Sequence of protein 2:
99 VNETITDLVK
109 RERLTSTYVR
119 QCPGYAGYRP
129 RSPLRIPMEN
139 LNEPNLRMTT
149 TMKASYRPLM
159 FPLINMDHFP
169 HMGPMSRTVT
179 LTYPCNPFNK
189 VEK

Sequence of protein 1:
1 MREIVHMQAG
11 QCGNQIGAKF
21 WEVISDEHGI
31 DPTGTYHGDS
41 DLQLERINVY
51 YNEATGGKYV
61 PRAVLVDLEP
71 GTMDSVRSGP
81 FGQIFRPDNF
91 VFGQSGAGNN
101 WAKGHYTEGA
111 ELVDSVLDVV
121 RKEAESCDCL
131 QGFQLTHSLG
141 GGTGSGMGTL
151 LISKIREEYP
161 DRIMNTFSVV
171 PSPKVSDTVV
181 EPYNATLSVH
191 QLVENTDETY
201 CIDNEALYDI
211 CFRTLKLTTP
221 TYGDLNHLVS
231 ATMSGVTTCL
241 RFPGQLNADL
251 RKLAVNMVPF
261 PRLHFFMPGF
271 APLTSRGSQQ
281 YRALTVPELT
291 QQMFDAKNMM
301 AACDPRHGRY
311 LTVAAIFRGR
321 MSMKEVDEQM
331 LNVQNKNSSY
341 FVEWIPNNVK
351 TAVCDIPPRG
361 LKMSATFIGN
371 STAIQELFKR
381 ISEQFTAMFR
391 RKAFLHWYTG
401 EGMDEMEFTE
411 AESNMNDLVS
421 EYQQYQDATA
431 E

Residue-level contacts at the interface:
Residue L44 in protein 1 is in contact with residue Y126 in protein 2 (closest heavy-atom distance 3.8 Å).
Residue I47 in protein 1 is in contact with residue Y126 in protein 2 (closest heavy-atom distance 3.7 Å).
Residue G56 in protein 1 contacts residue R133 in protein 2 (closest heavy-atom distance 4.7 Å).
Residue D355 in protein 1 interacts with residue T147 in protein 2 (closest heavy-atom distance 4.1 Å).
Residue R46 in protein 1 contacts residue G125 in protein 2 (closest heavy-atom distance 4.5 Å).
Residue Y59 in protein 1 is in contact with residue P128 in protein 2 (closest heavy-atom distance 3.4 Å).
Residue D41 in protein 1 interacts with residue S114 in protein 2 (closest heavy-atom distance 2.2 Å).
Residue R320 in protein 1 contacts residue T148 in protein 2 (closest heavy-atom distance 4.5 Å).
Residue E53 in protein 1 contacts residue P128 in protein 2 (closest heavy-atom distance 3.9 Å).
Residue Q43 in protein 1 is in contact with residue M146 in protein 2 (closest heavy-atom distance 3.6 Å).
Residue M1 in protein 1 contacts residue A124 in protein 2 (closest heavy-atom distance 4.3 Å).
Residue I356 in protein 1 is in contact with residue T147 in protein 2 (closest heavy-atom distance 3.8 Å).
Residue Q245 in protein 1 contacts residue T149 in protein 2 (closest heavy-atom distance 3.4 Å).
Residue D41 in protein 1 is in contact with residue Y123 in protein 2 (closest heavy-atom distance 4.6 Å).
Residue L44 in protein 1 is in contact with residue L132 in protein 2 (closest heavy-atom distance 3.9 Å).
Residue G56 in protein 1 contacts residue P131 in protein 2 (closest heavy-atom distance 4.3 Å).
Residue D39 in protein 1 contacts residue R145 in protein 2 (closest heavy-atom distance 4.2 Å).
Residue D39 in protein 1 is in contact with residue N143 in protein 2 (closest heavy-atom distance 4.0 Å).
Residue N48 in protein 1 is in contact with residue Y126 in protein 2 (closest heavy-atom distance 3.5 Å).
Residue A54 in protein 1 interacts with residue S130 in protein 2 (closest heavy-atom distance 4.7 Å).
Residue Y36 in protein 1 interacts with residue I134 in protein 2 (closest heavy-atom distance 4.6 Å).
Residue P243 in protein 1 contacts residue T148 in protein 2 (closest heavy-atom distance 3.8 Å).
Residue I356 in protein 1 is in contact with residue M146 in protein 2 (closest heavy-atom distance 3.7 Å).
Residue E53 in protein 1 interacts with residue L132 in protein 2 (closest heavy-atom distance 4.8 Å).
Residue E45 in protein 1 interacts with residue A124 in protein 2 (closest heavy-atom distance 4.2 Å).
Residue L42 in protein 1 is in contact with residue T147 in protein 2 (closest heavy-atom distance 4.5 Å).
Residue D39 in protein 1 interacts with residue M146 in protein 2 (closest heavy-atom distance 4.2 Å).
Residue E53 in protein 1 interacts with residue R129 in protein 2 (closest heavy-atom distance 4.6 Å).
Residue S40 in protein 1 interacts with residue N143 in protein 2 (closest heavy-atom distance 3.4 Å).
Residue R320 in protein 1 contacts residue A152 in protein 2 (closest heavy-atom distance 3.7 Å).
Residue H37 in protein 1 interacts with residue I134 in protein 2 (closest heavy-atom distance 3.7 Å).
Residue S40 in protein 1 is in contact with residue M146 in protein 2 (closest heavy-atom distance 3.9 Å).
Residue H37 in protein 1 contacts residue R133 in protein 2 (closest heavy-atom distance 4.4 Å).
Residue R359 in protein 1 is in contact with residue M146 in protein 2 (closest heavy-atom distance 3.8 Å).
Residue Y36 in protein 1 interacts with residue L132 in protein 2 (closest heavy-atom distance 3.8 Å).
Residue E53 in protein 1 interacts with residue Y126 in protein 2 (closest heavy-atom distance 3.1 Å).
Residue T35 in protein 1 is in contact with residue R133 in protein 2 (closest heavy-atom distance 3.6 Å).
Residue L42 in protein 1 interacts with residue M146 in protein 2 (closest heavy-atom distance 3.5 Å).
Residue E45 in protein 1 is in contact with residue Y123 in protein 2 (closest heavy-atom distance 2.2 Å).
Residue G57 in protein 1 interacts with residue P131 in protein 2 (closest heavy-atom distance 4.6 Å).
Residue Y59 in protein 1 contacts residue L132 in protein 2 (closest heavy-atom distance 3.4 Å).
Residue G57 in protein 1 interacts with residue L132 in protein 2 (closest heavy-atom distance 4.5 Å).
Residue N52 in protein 1 interacts with residue Y126 in protein 2 (closest heavy-atom distance 4.4 Å).
Residue L42 in protein 1 interacts with residue T148 in protein 2 (closest heavy-atom distance 4.1 Å).
Residue R320 in protein 1 interacts with residue T149 in protein 2 (closest heavy-atom distance 3.8 Å).
Residue G56 in protein 1 interacts with residue S130 in protein 2 (closest heavy-atom distance 3.8 Å).
Residue D39 in protein 1 is in contact with residue N140 in protein 2 (closest heavy-atom distance 4.8 Å).
Residue G57 in protein 1 interacts with residue R133 in protein 2 (closest heavy-atom distance 4.6 Å).
Residue E53 in protein 1 contacts residue S130 in protein 2 (closest heavy-atom distance 4.2 Å).
Residue E45 in protein 1 contacts residue G125 in protein 2 (closest heavy-atom distance 3.8 Å).
Residue M1 in protein 1 interacts with residue G125 in protein 2 (closest heavy-atom distance 4.1 Å).
Residue D355 in protein 1 is in contact with residue T149 in protein 2 (closest heavy-atom distance 3.4 Å).
Residue Y59 in protein 1 is in contact with residue Y126 in protein 2 (closest heavy-atom distance 4.0 Å).
Residue R320 in protein 1 contacts residue T147 in protein 2 (closest heavy-atom distance 3.4 Å).
Residue D41 in protein 1 interacts with residue T113 in protein 2 (closest heavy-atom distance 3.2 Å).
Residue G38 in protein 1 is in contact with residue I134 in protein 2 (closest heavy-atom distance 3.7 Å).
Residue R46 in protein 1 is in contact with residue A124 in protein 2 (closest heavy-atom distance 2.7 Å).
Residue D355 in protein 1 is in contact with residue T148 in protein 2 (closest heavy-atom distance 3.7 Å).
Residue I356 in protein 1 is in contact with residue T148 in protein 2 (closest heavy-atom distance 4.8 Å).
Residue E45 in protein 1 interacts with residue Y126 in protein 2 (closest heavy-atom distance 3.8 Å).

The following describes two proteins that form a bound complex.